Sequence of chain A:
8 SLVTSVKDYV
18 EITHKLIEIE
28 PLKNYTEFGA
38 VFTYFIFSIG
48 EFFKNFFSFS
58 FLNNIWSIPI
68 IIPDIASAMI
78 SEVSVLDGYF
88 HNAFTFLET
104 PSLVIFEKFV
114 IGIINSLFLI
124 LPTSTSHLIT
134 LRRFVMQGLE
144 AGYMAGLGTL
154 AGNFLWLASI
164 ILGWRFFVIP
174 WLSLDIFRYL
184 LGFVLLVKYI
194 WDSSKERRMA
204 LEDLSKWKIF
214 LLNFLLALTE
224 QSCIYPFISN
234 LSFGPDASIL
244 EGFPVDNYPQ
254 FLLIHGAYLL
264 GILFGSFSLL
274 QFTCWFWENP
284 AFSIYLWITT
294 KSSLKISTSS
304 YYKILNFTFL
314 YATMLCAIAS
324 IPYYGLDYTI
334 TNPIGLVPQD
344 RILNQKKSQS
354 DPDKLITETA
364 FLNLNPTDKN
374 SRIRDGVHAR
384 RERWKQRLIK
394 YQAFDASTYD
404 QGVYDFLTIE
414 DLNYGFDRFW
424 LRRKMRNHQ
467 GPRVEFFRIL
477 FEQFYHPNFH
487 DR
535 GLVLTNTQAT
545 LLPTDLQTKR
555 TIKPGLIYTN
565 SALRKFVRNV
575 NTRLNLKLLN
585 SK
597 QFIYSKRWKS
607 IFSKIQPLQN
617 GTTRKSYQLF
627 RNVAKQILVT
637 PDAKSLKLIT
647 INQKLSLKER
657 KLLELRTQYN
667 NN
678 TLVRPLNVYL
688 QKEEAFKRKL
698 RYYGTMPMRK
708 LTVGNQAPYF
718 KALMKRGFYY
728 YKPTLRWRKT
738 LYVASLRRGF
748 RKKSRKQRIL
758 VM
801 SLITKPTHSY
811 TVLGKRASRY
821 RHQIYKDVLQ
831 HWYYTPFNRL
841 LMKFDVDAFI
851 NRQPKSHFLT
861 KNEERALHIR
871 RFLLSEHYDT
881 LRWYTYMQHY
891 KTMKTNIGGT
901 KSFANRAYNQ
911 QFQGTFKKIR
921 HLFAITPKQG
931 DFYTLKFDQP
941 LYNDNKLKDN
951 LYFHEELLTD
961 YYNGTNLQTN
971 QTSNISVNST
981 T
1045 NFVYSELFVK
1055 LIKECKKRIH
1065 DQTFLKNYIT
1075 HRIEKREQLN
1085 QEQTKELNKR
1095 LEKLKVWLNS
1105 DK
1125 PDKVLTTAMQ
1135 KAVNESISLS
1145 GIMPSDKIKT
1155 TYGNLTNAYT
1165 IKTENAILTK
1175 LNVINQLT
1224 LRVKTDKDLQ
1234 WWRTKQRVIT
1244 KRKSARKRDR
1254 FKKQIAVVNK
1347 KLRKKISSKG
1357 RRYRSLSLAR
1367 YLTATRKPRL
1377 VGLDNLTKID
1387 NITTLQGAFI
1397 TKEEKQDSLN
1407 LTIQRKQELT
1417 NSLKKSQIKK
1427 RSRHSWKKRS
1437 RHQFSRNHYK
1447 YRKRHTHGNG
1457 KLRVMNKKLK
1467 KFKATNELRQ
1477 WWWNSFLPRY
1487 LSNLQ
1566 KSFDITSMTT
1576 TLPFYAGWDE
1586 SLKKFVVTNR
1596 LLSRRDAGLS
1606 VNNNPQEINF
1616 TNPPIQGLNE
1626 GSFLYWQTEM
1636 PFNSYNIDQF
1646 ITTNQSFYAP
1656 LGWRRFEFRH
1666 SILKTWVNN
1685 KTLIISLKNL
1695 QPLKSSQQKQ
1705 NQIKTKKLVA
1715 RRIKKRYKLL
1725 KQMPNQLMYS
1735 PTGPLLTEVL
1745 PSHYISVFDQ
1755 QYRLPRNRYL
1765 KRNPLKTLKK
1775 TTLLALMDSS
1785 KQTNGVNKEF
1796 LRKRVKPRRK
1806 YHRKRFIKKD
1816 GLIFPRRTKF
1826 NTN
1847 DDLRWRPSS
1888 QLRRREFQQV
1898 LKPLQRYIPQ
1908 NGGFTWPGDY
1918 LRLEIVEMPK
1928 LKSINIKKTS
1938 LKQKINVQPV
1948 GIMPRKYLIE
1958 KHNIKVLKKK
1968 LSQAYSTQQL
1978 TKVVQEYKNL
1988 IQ

Sequence of chain B:
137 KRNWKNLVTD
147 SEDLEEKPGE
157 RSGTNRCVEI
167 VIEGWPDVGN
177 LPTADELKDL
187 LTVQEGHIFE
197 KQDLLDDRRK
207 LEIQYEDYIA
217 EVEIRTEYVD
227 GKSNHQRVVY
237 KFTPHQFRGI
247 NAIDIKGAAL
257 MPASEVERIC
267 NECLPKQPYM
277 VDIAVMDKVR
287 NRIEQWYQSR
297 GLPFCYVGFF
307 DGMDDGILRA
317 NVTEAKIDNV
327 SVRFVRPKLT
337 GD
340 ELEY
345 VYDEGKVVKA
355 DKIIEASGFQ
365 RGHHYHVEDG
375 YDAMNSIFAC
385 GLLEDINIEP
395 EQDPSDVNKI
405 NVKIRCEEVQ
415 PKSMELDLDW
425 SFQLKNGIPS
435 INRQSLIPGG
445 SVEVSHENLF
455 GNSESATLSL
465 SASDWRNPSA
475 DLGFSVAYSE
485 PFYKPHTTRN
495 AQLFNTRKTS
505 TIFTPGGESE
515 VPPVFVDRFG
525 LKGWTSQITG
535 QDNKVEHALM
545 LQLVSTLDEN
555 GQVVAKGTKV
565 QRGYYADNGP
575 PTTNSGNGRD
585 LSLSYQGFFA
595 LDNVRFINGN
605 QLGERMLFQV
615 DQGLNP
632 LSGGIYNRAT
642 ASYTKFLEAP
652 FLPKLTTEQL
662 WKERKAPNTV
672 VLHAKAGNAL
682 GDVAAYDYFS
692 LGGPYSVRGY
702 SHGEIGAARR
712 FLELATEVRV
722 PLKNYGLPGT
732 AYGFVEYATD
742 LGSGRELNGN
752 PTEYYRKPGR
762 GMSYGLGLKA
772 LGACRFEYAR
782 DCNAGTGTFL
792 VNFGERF

Interface contacts:
Residue R1435 in chain A interacts with residue S457 in chain B (closest heavy-atom distance 3.0 Å).
Residue I1942 in chain A is in contact with residue D310 in chain B (closest heavy-atom distance 3.4 Å).
Residue Q1945 in chain A is in contact with residue G245 in chain B (closest heavy-atom distance 2.5 Å).
Residue R1716 in chain A is in contact with residue E212 in chain B (closest heavy-atom distance 2.5 Å).
Residue W1432 in chain A is in contact with residue G385 in chain B (closest heavy-atom distance 3.4 Å).
Residue R1437 in chain A contacts residue F382 in chain B (closest heavy-atom distance 3.3 Å).
Residue R1435 in chain A contacts residue S459 in chain B (closest heavy-atom distance 2.4 Å).
Residue T1371 in chain A is in contact with residue N379 in chain B (closest heavy-atom distance 3.4 Å).
Residue K1929 in chain A is in contact with residue N247 in chain B (closest heavy-atom distance 2.9 Å).
Residue N1729 in chain A contacts residue F243 in chain B (closest heavy-atom distance 3.4 Å).
Residue Q1439 in chain A is in contact with residue E388 in chain B (closest heavy-atom distance 3.4 Å).
Residue V1944 in chain A interacts with residue R244 in chain B (closest heavy-atom distance 3.6 Å).
Residue S1930 in chain A interacts with residue N247 in chain B (closest heavy-atom distance 3.4 Å).
Residue A1370 in chain A interacts with residue M378 in chain B (closest heavy-atom distance 3.6 Å).
Residue K1420 in chain A interacts with residue Q535 in chain B (closest heavy-atom distance 3.6 Å).
Residue Q1945 in chain A is in contact with residue M309 in chain B (closest heavy-atom distance 3.2 Å).
Residue K1953 in chain A interacts with residue R204 in chain B (closest heavy-atom distance 3.0 Å).
Residue L1419 in chain A contacts residue Q535 in chain B (closest heavy-atom distance 3.5 Å).
Residue R1720 in chain A interacts with residue E212 in chain B (closest heavy-atom distance 3.4 Å).
Residue P1951 in chain A interacts with residue E217 in chain B (closest heavy-atom distance 3.3 Å).
Residue N1932 in chain A interacts with residue N247 in chain B (closest heavy-atom distance 3.3 Å).
Residue R1716 in chain A is in contact with residue I209 in chain B (closest heavy-atom distance 3.5 Å).
Residue H1444 in chain A contacts residue D338 in chain B (closest heavy-atom distance 3.1 Å).
Residue F1395 in chain A is in contact with residue S295 in chain B (closest heavy-atom distance 3.0 Å).
Residue Q1730 in chain A is in contact with residue M282 in chain B (closest heavy-atom distance 3.4 Å).
Residue Q1423 in chain A is in contact with residue Q535 in chain B (closest heavy-atom distance 3.4 Å).
Residue R1366 in chain A interacts with residue E411 in chain B (closest heavy-atom distance 3.0 Å).
Residue R1372 in chain A is in contact with residue N379 in chain B (closest heavy-atom distance 3.0 Å).
Residue S1428 in chain A contacts residue K538 in chain B (closest heavy-atom distance 3.6 Å).
Residue F1440 in chain A contacts residue E388 in chain B (closest heavy-atom distance 3.4 Å).
Residue N1729 in chain A contacts residue M309 in chain B (closest heavy-atom distance 3.2 Å).
Residue R1448 in chain A is in contact with residue G337 in chain B (closest heavy-atom distance 3.3 Å).
Residue R1366 in chain A contacts residue D389 in chain B (closest heavy-atom distance 2.8 Å).
Residue I1949 in chain A interacts with residue E217 in chain B (closest heavy-atom distance 2.8 Å).
Residue Y1367 in chain A interacts with residue E388 in chain B (closest heavy-atom distance 3.0 Å).
Residue F1440 in chain A interacts with residue P333 in chain B (closest heavy-atom distance 3.5 Å).
Residue W1432 in chain A is in contact with residue S457 in chain B (closest heavy-atom distance 3.2 Å).
Residue I1424 in chain A interacts with residue V598 in chain B (closest heavy-atom distance 3.6 Å).
Residue R1437 in chain A contacts residue E388 in chain B (closest heavy-atom distance 3.6 Å).
Residue K1426 in chain A is in contact with residue D596 in chain B (closest heavy-atom distance 3.4 Å).
Residue A1394 in chain A interacts with residue S295 in chain B (closest heavy-atom distance 3.3 Å).
Residue V1947 in chain A contacts residue Q242 in chain B (closest heavy-atom distance 3.5 Å).
Residue Q1945 in chain A interacts with residue F243 in chain B (closest heavy-atom distance 2.9 Å).
Residue Y1367 in chain A interacts with residue D389 in chain B (closest heavy-atom distance 3.6 Å).
Residue W1432 in chain A is in contact with residue F486 in chain B (closest heavy-atom distance 3.6 Å).
Residue K1941 in chain A interacts with residue D310 in chain B (closest heavy-atom distance 3.3 Å).
Residue T1369 in chain A contacts residue I390 in chain B (closest heavy-atom distance 2.5 Å).
Residue L1723 in chain A interacts with residue D213 in chain B (closest heavy-atom distance 3.3 Å).
Residue K1722 in chain A interacts with residue D213 in chain B (closest heavy-atom distance 3.3 Å).
Residue I1409 in chain A is in contact with residue K663 in chain B (closest heavy-atom distance 3.3 Å).
Residue Q1945 in chain A interacts with residue R244 in chain B (closest heavy-atom distance 3.2 Å).
Residue L1723 in chain A is in contact with residue E212 in chain B (closest heavy-atom distance 3.5 Å).
Residue S1930 in chain A contacts residue K272 in chain B (closest heavy-atom distance 3.1 Å).
Residue L1938 in chain A contacts residue D311 in chain B (closest heavy-atom distance 3.3 Å).
Residue K1420 in chain A is in contact with residue D536 in chain B (closest heavy-atom distance 3.1 Å).
Residue L1731 in chain A is in contact with residue H241 in chain B (closest heavy-atom distance 3.4 Å).
Residue L1928 in chain A contacts residue Y275 in chain B (closest heavy-atom distance 3.2 Å).
Residue R1450 in chain A is in contact with residue G337 in chain B (closest heavy-atom distance 2.4 Å).
Residue Y1447 in chain A is in contact with residue T336 in chain B (closest heavy-atom distance 3.4 Å).
Residue I1385 in chain A is in contact with residue E372 in chain B (closest heavy-atom distance 3.4 Å).

This data describes a binding interaction between two proteins.